Sequence of protein 1:
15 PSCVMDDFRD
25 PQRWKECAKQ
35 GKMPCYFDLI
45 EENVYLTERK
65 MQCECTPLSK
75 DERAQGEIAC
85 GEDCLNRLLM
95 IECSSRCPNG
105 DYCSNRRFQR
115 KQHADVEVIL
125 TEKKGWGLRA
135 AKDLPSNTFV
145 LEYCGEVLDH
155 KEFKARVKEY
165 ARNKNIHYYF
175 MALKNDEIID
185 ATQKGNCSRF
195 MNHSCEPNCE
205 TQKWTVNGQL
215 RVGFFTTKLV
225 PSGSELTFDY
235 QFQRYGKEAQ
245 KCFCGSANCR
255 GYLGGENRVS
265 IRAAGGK

Interface contacts:
Residue F157 in protein 1 interacts with residue V7 in protein 2 (closest heavy-atom distance 3.5 Å).
Residue G240 in protein 1 interacts with residue P2 in protein 2 (closest heavy-atom distance 3.5 Å).
Residue T205 in protein 1 interacts with residue P10 in protein 2 (closest heavy-atom distance 3.2 Å).
Residue Q206 in protein 1 is in contact with residue R12 in protein 2 (closest heavy-atom distance 3.6 Å).
Residue M175 in protein 1 contacts residue V7 in protein 2 (closest heavy-atom distance 4.3 Å).
Residue N169 in protein 1 is in contact with residue T4 in protein 2 (closest heavy-atom distance 3.7 Å).
Residue K241 in protein 1 is in contact with residue S3 in protein 2 (closest heavy-atom distance 3.1 Å).
Residue Y239 in protein 1 contacts residue G5 in protein 2 (closest heavy-atom distance 3.1 Å).
Residue Y147 in protein 1 contacts residue M8 in protein 2 (closest heavy-atom distance 3.4 Å).
Residue R262 in protein 1 contacts residue A1 in protein 2 (closest heavy-atom distance 4.0 Å).
Residue Y234 in protein 1 is in contact with residue M8 in protein 2 (closest heavy-atom distance 3.5 Å).
Residue M175 in protein 1 is in contact with residue M8 in protein 2 (closest heavy-atom distance 3.6 Å).
Residue G240 in protein 1 contacts residue T4 in protein 2 (closest heavy-atom distance 4.0 Å).
Residue A165 in protein 1 is in contact with residue P2 in protein 2 (closest heavy-atom distance 3.7 Å).
Residue Y172 in protein 1 is in contact with residue T4 in protein 2 (closest heavy-atom distance 3.9 Å).
Residue Q237 in protein 1 interacts with residue G6 in protein 2 (closest heavy-atom distance 3.1 Å).
Residue T221 in protein 1 is in contact with residue Y13 in protein 2 (closest heavy-atom distance 3.7 Å).
Residue G240 in protein 1 contacts residue G5 in protein 2 (closest heavy-atom distance 3.0 Å).
Residue Q235 in protein 1 contacts residue K9 in protein 2 (closest heavy-atom distance 3.5 Å).
Residue A176 in protein 1 contacts residue V7 in protein 2 (closest heavy-atom distance 3.7 Å).
Residue M175 in protein 1 is in contact with residue P10 in protein 2 (closest heavy-atom distance 3.9 Å).
Residue E204 in protein 1 is in contact with residue H11 in protein 2 (closest heavy-atom distance 4.3 Å).
Residue T205 in protein 1 contacts residue H11 in protein 2 (closest heavy-atom distance 3.0 Å).
Residue Q235 in protein 1 contacts residue V7 in protein 2 (closest heavy-atom distance 4.1 Å).
Residue F174 in protein 1 interacts with residue M8 in protein 2 (closest heavy-atom distance 2.9 Å).
Residue Y172 in protein 1 interacts with residue G5 in protein 2 (closest heavy-atom distance 3.5 Å).
Residue A176 in protein 1 interacts with residue P10 in protein 2 (closest heavy-atom distance 3.1 Å).
Residue V161 in protein 1 interacts with residue P2 in protein 2 (closest heavy-atom distance 3.8 Å).
Residue A268 in protein 1 interacts with residue V7 in protein 2 (closest heavy-atom distance 3.5 Å).
Residue P201 in protein 1 interacts with residue Y13 in protein 2 (closest heavy-atom distance 4.2 Å).
Residue I265 in protein 1 is in contact with residue P2 in protein 2 (closest heavy-atom distance 3.8 Å).
Residue D233 in protein 1 interacts with residue H11 in protein 2 (closest heavy-atom distance 3.5 Å).
Residue E242 in protein 1 interacts with residue S3 in protein 2 (closest heavy-atom distance 2.5 Å).
Residue Y239 in protein 1 contacts residue G6 in protein 2 (closest heavy-atom distance 3.3 Å).
Residue M94 in protein 1 interacts with residue R12 in protein 2 (closest heavy-atom distance 4.0 Å).
Residue Y239 in protein 1 is in contact with residue P2 in protein 2 (closest heavy-atom distance 3.7 Å).
Residue R238 in protein 1 contacts residue G5 in protein 2 (closest heavy-atom distance 3.7 Å).
Residue Q235 in protein 1 contacts residue H11 in protein 2 (closest heavy-atom distance 3.2 Å).
Residue K207 in protein 1 interacts with residue P10 in protein 2 (closest heavy-atom distance 3.9 Å).
Residue Y173 in protein 1 is in contact with residue M8 in protein 2 (closest heavy-atom distance 3.9 Å).
Residue R238 in protein 1 contacts residue G6 in protein 2 (closest heavy-atom distance 4.1 Å).
Residue Q237 in protein 1 is in contact with residue V7 in protein 2 (closest heavy-atom distance 2.8 Å).
Residue F236 in protein 1 interacts with residue G6 in protein 2 (closest heavy-atom distance 3.2 Å).
Residue K241 in protein 1 contacts residue A1 in protein 2 (closest heavy-atom distance 4.0 Å).
Residue F236 in protein 1 contacts residue V7 in protein 2 (closest heavy-atom distance 3.6 Å).
Residue F174 in protein 1 contacts residue V7 in protein 2 (closest heavy-atom distance 3.8 Å).
Residue F174 in protein 1 is in contact with residue G6 in protein 2 (closest heavy-atom distance 3.6 Å).
Residue Y172 in protein 1 contacts residue G6 in protein 2 (closest heavy-atom distance 4.1 Å).
Residue E242 in protein 1 interacts with residue T4 in protein 2 (closest heavy-atom distance 3.5 Å).
Residue E204 in protein 1 is in contact with residue Y13 in protein 2 (closest heavy-atom distance 2.8 Å).
Residue A176 in protein 1 interacts with residue M8 in protein 2 (closest heavy-atom distance 3.0 Å).
Residue F236 in protein 1 contacts residue G5 in protein 2 (closest heavy-atom distance 4.0 Å).
Residue K241 in protein 1 contacts residue P2 in protein 2 (closest heavy-atom distance 2.9 Å).
Residue F236 in protein 1 contacts residue M8 in protein 2 (closest heavy-atom distance 3.9 Å).
Residue E204 in protein 1 is in contact with residue R12 in protein 2 (closest heavy-atom distance 2.8 Å).
Residue T205 in protein 1 contacts residue R12 in protein 2 (closest heavy-atom distance 3.7 Å).
Residue F232 in protein 1 contacts residue M8 in protein 2 (closest heavy-atom distance 3.8 Å).
Residue Q237 in protein 1 interacts with residue K9 in protein 2 (closest heavy-atom distance 3.5 Å).
Residue G240 in protein 1 interacts with residue S3 in protein 2 (closest heavy-atom distance 3.4 Å).
Residue Y234 in protein 1 interacts with residue K9 in protein 2 (closest heavy-atom distance 2.9 Å).

The following describes two proteins that form a bound complex.

Sequence of protein 2:
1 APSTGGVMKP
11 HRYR